These two protein chains interact to form a complex.

Sequence of protein 1:
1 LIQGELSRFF

Sequence of protein 2:
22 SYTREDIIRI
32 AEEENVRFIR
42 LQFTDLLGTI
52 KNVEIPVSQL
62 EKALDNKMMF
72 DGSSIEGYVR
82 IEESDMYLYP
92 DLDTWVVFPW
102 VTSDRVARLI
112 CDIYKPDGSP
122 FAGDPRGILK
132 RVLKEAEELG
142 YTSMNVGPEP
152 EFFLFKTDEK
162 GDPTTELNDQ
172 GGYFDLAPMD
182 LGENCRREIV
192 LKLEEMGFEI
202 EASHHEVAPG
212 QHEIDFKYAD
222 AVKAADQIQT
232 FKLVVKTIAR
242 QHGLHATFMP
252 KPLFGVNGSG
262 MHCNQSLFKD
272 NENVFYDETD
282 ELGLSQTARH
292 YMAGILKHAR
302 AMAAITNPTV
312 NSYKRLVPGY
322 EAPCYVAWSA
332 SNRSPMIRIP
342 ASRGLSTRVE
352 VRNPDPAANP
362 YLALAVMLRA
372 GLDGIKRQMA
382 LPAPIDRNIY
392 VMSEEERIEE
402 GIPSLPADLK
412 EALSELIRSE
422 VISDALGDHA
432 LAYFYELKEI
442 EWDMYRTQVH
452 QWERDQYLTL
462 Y

Interface contacts:
Residue Y79 in protein 2 contacts residue F9 in protein 1 (closest heavy-atom distance 3.8 Å).
Residue V80 in protein 2 contacts residue I2 in protein 1 (closest heavy-atom distance 4.5 Å).
Residue E442 in protein 2 interacts with residue F9 in protein 1 (closest heavy-atom distance 4.3 Å).
Residue G78 in protein 2 is in contact with residue E5 in protein 1 (closest heavy-atom distance 4.8 Å).
Residue R81 in protein 2 interacts with residue E5 in protein 1 (closest heavy-atom distance 2.5 Å).
Residue Y79 in protein 2 interacts with residue I2 in protein 1 (closest heavy-atom distance 4.0 Å).
Residue Y79 in protein 2 interacts with residue R8 in protein 1 (closest heavy-atom distance 3.5 Å).
Residue R81 in protein 2 is in contact with residue I2 in protein 1 (closest heavy-atom distance 3.5 Å).
Residue I441 in protein 2 interacts with residue L6 in protein 1 (closest heavy-atom distance 4.0 Å).
Residue I441 in protein 2 contacts residue F9 in protein 1 (closest heavy-atom distance 4.2 Å).
Residue M445 in protein 2 contacts residue L6 in protein 1 (closest heavy-atom distance 4.7 Å).
Residue L48 in protein 2 contacts residue R8 in protein 1 (closest heavy-atom distance 4.7 Å).
Residue I441 in protein 2 interacts with residue I2 in protein 1 (closest heavy-atom distance 4.9 Å).
Residue M445 in protein 2 is in contact with residue F10 in protein 1 (closest heavy-atom distance 4.0 Å).
Residue M445 in protein 2 is in contact with residue F9 in protein 1 (closest heavy-atom distance 3.8 Å).
Residue I82 in protein 2 contacts residue I2 in protein 1 (closest heavy-atom distance 4.7 Å).
Residue Y79 in protein 2 is in contact with residue L6 in protein 1 (closest heavy-atom distance 3.6 Å).
Residue Y79 in protein 2 is in contact with residue E5 in protein 1 (closest heavy-atom distance 3.6 Å).